This data describes a binding interaction between two proteins.

Sequence of chain B:
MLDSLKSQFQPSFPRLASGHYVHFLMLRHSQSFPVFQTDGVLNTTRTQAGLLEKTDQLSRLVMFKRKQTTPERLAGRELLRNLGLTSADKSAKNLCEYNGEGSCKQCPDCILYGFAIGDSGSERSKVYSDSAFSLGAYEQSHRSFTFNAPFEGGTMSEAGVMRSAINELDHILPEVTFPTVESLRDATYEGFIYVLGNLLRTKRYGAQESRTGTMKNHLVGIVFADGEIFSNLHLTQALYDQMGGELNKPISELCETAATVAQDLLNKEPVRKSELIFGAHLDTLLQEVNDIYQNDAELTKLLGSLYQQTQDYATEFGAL

Interface contacts:
Residue D39 in chain B contacts residue K38 in chain A (closest heavy-atom distance 4.5 Å).
Residue N167 in chain B contacts residue D68 in chain A (closest heavy-atom distance 3.4 Å).
Residue G40 in chain B interacts with residue R69 in chain A (closest heavy-atom distance 4.2 Å).
Residue D39 in chain B is in contact with residue R69 in chain A (closest heavy-atom distance 4.9 Å).

Sequence of chain A:
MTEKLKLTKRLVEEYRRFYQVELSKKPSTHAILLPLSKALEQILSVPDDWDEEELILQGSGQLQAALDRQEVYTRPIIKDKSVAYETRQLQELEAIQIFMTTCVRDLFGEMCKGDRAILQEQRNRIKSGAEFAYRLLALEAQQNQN